Interface contacts:
Residue V80 in the first protein contacts residue F89 in the second protein (closest heavy-atom distance 3.1 Å).
Residue I71 in the first protein interacts with residue M53 in the second protein (closest heavy-atom distance 3.7 Å).
Residue I77 in the first protein is in contact with residue F75 in the second protein (closest heavy-atom distance 4.0 Å).
Residue I71 in the first protein is in contact with residue G69 in the second protein (closest heavy-atom distance 4.8 Å).
Residue A81 in the first protein is in contact with residue F89 in the second protein (closest heavy-atom distance 3.3 Å).
Residue M84 in the first protein interacts with residue R88 in the second protein (closest heavy-atom distance 3.4 Å).
Residue I71 in the first protein contacts residue F72 in the second protein (closest heavy-atom distance 3.8 Å).
Residue A70 in the first protein is in contact with residue M53 in the second protein (closest heavy-atom distance 3.4 Å).
Residue I77 in the first protein is in contact with residue V46 in the second protein (closest heavy-atom distance 4.3 Å).
Residue V80 in the first protein interacts with residue L39 in the second protein (closest heavy-atom distance 4.5 Å).
Residue L64 in the first protein interacts with residue F65 in the second protein (closest heavy-atom distance 3.5 Å).
Residue F72 in the first protein is in contact with residue F72 in the second protein (closest heavy-atom distance 4.2 Å).
Residue M84 in the first protein interacts with residue F85 in the second protein (closest heavy-atom distance 3.5 Å).
Residue V80 in the first protein interacts with residue V42 in the second protein (closest heavy-atom distance 4.1 Å).
Residue M76 in the first protein is in contact with residue V46 in the second protein (closest heavy-atom distance 4.3 Å).
Residue Q106 in the first protein is in contact with residue I186 in the second protein (closest heavy-atom distance 4.4 Å).
Residue M95 in the first protein interacts with residue F89 in the second protein (closest heavy-atom distance 3.3 Å).
Residue K99 in the first protein contacts residue E33 in the second protein (closest heavy-atom distance 4.3 Å).
Residue M83 in the first protein contacts residue W38 in the second protein (closest heavy-atom distance 3.9 Å).
Residue F85 in the first protein contacts residue R88 in the second protein (closest heavy-atom distance 4.1 Å).
Residue R63 in the first protein interacts with residue M56 in the second protein (closest heavy-atom distance 3.5 Å).
Residue V80 in the first protein contacts residue W38 in the second protein (closest heavy-atom distance 4.2 Å).
Residue A81 in the first protein interacts with residue F85 in the second protein (closest heavy-atom distance 4.2 Å).
Residue M84 in the first protein contacts residue F89 in the second protein (closest heavy-atom distance 4.3 Å).
Residue I74 in the first protein interacts with residue L49 in the second protein (closest heavy-atom distance 4.1 Å).
Residue M95 in the first protein contacts residue P36 in the second protein (closest heavy-atom distance 4.8 Å).
Residue I74 in the first protein is in contact with residue M53 in the second protein (closest heavy-atom distance 3.9 Å).
Residue P98 in the first protein interacts with residue P36 in the second protein (closest heavy-atom distance 4.7 Å).
Residue R97 in the first protein interacts with residue W37 in the second protein (closest heavy-atom distance 4.6 Å).
Residue G78 in the first protein is in contact with residue F75 in the second protein (closest heavy-atom distance 4.7 Å).
Residue R63 in the first protein is in contact with residue S60 in the second protein (closest heavy-atom distance 5.0 Å).
Residue P98 in the first protein interacts with residue E33 in the second protein (closest heavy-atom distance 3.7 Å).
Residue P98 in the first protein is in contact with residue G34 in the second protein (closest heavy-atom distance 3.3 Å).
Residue M95 in the first protein interacts with residue W38 in the second protein (closest heavy-atom distance 4.0 Å).
Residue M76 in the first protein is in contact with residue V42 in the second protein (closest heavy-atom distance 3.7 Å).

Sequence of the first protein:
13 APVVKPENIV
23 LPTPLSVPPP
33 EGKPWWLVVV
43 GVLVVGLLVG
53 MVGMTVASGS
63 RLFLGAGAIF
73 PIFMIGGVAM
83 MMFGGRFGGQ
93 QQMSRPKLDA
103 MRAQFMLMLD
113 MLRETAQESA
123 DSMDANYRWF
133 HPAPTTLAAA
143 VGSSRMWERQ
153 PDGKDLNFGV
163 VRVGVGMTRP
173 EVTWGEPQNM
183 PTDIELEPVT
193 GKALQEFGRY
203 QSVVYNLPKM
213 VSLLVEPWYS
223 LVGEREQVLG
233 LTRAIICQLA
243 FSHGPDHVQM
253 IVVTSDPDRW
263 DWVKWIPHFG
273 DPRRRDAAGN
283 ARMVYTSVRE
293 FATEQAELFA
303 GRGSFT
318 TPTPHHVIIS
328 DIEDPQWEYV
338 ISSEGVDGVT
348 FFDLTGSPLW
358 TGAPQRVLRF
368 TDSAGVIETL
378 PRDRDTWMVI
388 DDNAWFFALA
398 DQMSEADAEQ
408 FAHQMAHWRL

Sequence of the second protein:
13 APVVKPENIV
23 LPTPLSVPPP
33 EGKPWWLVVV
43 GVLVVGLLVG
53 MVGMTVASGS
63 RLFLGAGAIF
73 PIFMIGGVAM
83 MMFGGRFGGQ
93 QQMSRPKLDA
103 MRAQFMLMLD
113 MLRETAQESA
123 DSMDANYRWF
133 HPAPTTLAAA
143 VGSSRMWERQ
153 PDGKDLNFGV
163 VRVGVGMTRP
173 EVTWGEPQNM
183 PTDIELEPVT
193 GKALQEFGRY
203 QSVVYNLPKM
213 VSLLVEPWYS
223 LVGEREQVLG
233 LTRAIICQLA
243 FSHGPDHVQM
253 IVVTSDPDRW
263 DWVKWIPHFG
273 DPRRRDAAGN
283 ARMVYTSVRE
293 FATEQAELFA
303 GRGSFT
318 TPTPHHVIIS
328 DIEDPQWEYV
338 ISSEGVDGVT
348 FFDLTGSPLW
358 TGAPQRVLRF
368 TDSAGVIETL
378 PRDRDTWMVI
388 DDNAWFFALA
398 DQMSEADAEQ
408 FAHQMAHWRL

These two protein chains interact to form a complex.